This data describes a binding interaction between two proteins.

Sequence of chain A:
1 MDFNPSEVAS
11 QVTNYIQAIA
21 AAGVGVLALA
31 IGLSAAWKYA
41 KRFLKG

Contacts between the two chains:
Residue W37 in chain A interacts with residue K45 in chain B (closest heavy-atom distance 4.5 Å).
Residue W37 in chain A contacts residue F43 in chain B (closest heavy-atom distance 2.4 Å).
Residue V26 in chain A contacts residue Y39 in chain B (closest heavy-atom distance 4.6 Å).
Residue W37 in chain A interacts with residue L44 in chain B (closest heavy-atom distance 3.6 Å).
Residue S34 in chain A is in contact with residue R42 in chain B (closest heavy-atom distance 3.9 Å).
Residue L33 in chain A is in contact with residue R42 in chain B (closest heavy-atom distance 4.5 Å).
Residue L33 in chain A interacts with residue Y39 in chain B (closest heavy-atom distance 4.3 Å).
Residue W37 in chain A interacts with residue G46 in chain B (closest heavy-atom distance 2.5 Å).
Residue K41 in chain A is in contact with residue K45 in chain B (closest heavy-atom distance 3.4 Å).
Residue K41 in chain A interacts with residue G46 in chain B (closest heavy-atom distance 3.0 Å).
Residue V26 in chain A interacts with residue K38 in chain B (closest heavy-atom distance 4.6 Å).
Residue L33 in chain A interacts with residue F43 in chain B (closest heavy-atom distance 3.7 Å).

Sequence of chain B:
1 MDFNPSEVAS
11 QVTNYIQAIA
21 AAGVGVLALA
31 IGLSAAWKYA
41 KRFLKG